Interface contacts:
Residue A288 in chain B interacts with residue S88 in chain A (closest heavy-atom distance 3.1 Å).
Residue P55 in chain B interacts with residue Y248 in chain A (closest heavy-atom distance 3.1 Å).
Residue R315 in chain B contacts residue R316 in chain A (closest heavy-atom distance 3.0 Å).
Residue P412 in chain B is in contact with residue N238 in chain A (closest heavy-atom distance 3.2 Å).
Residue M295 in chain B contacts residue M448 in chain A (closest heavy-atom distance 2.9 Å).
Residue I294 in chain B interacts with residue D449 in chain A (closest heavy-atom distance 3.1 Å).
Residue D49 in chain B interacts with residue I251 in chain A (closest heavy-atom distance 3.2 Å).
Residue A288 in chain B interacts with residue P233 in chain A (closest heavy-atom distance 2.7 Å).
Residue F415 in chain B interacts with residue T443 in chain A (closest heavy-atom distance 2.5 Å).
Residue G46 in chain B interacts with residue A257 in chain A (closest heavy-atom distance 3.0 Å).
Residue A289 in chain B is in contact with residue S88 in chain A (closest heavy-atom distance 3.1 Å).
Residue W403 in chain B contacts residue N238 in chain A (closest heavy-atom distance 3.2 Å).
Residue L301 in chain B contacts residue N303 in chain A (closest heavy-atom distance 2.9 Å).
Residue N303 in chain B interacts with residue N303 in chain A (closest heavy-atom distance 2.8 Å).
Residue N293 in chain B is in contact with residue S321 in chain A (closest heavy-atom distance 3.1 Å).
Residue R47 in chain B interacts with residue K252 in chain A (closest heavy-atom distance 2.6 Å).
Residue F415 in chain B is in contact with residue A170 in chain A (closest heavy-atom distance 3.4 Å).
Residue T285 in chain B is in contact with residue E236 in chain A (closest heavy-atom distance 3.2 Å).
Residue G46 in chain B interacts with residue T256 in chain A (closest heavy-atom distance 2.7 Å).
Residue R409 in chain B interacts with residue E236 in chain A (closest heavy-atom distance 3.1 Å).
Residue Q418 in chain B contacts residue D310 in chain A (closest heavy-atom distance 3.3 Å).
Residue E302 in chain B contacts residue Y305 in chain A (closest heavy-atom distance 2.7 Å).
Residue G281 in chain B is in contact with residue E236 in chain A (closest heavy-atom distance 3.1 Å).
Residue M295 in chain B is in contact with residue S450 in chain A (closest heavy-atom distance 3.4 Å).
Residue G53 in chain B interacts with residue V249 in chain A (closest heavy-atom distance 2.9 Å).
Residue F51 in chain B is in contact with residue I251 in chain A (closest heavy-atom distance 2.9 Å).
Residue A54 in chain B contacts residue D247 in chain A (closest heavy-atom distance 3.1 Å).
Residue A326 in chain B interacts with residue Y305 in chain A (closest heavy-atom distance 3.1 Å).
Residue T292 in chain B contacts residue N309 in chain A (closest heavy-atom distance 2.8 Å).
Residue P55 in chain B contacts residue D247 in chain A (closest heavy-atom distance 3.3 Å).
Residue P297 in chain B interacts with residue A358 in chain A (closest heavy-atom distance 2.9 Å).
Residue Y414 in chain B is in contact with residue D310 in chain A (closest heavy-atom distance 3.3 Å).
Residue I410 in chain B contacts residue N238 in chain A (closest heavy-atom distance 3.4 Å).
Residue Q290 in chain B contacts residue S88 in chain A (closest heavy-atom distance 3.3 Å).
Residue P291 in chain B is in contact with residue T320 in chain A (closest heavy-atom distance 2.5 Å).
Residue T296 in chain B contacts residue P446 in chain A (closest heavy-atom distance 3.0 Å).
Residue Q418 in chain B contacts residue P442 in chain A (closest heavy-atom distance 3.0 Å).
Residue G53 in chain B interacts with residue D247 in chain A (closest heavy-atom distance 3.4 Å).
Residue R47 in chain B interacts with residue K260 in chain A (closest heavy-atom distance 2.6 Å).
Residue L279 in chain B is in contact with residue N238 in chain A (closest heavy-atom distance 2.7 Å).
Residue T296 in chain B contacts residue M307 in chain A (closest heavy-atom distance 2.8 Å).
Residue A289 in chain B contacts residue P233 in chain A (closest heavy-atom distance 3.1 Å).
Residue I50 in chain B is in contact with residue I251 in chain A (closest heavy-atom distance 2.6 Å).
Residue S52 in chain B is in contact with residue D250 in chain A (closest heavy-atom distance 2.6 Å).
Residue D49 in chain B is in contact with residue K252 in chain A (closest heavy-atom distance 3.0 Å).
Residue Y414 in chain B interacts with residue E172 in chain A (closest heavy-atom distance 3.0 Å).
Residue I427 in chain B is in contact with residue Y234 in chain A (closest heavy-atom distance 3.3 Å).
Residue Q290 in chain B contacts residue N87 in chain A (closest heavy-atom distance 2.8 Å).
Residue P299 in chain B contacts residue N303 in chain A (closest heavy-atom distance 2.7 Å).
Residue V325 in chain B is in contact with residue Y305 in chain A (closest heavy-atom distance 2.8 Å).
Residue I294 in chain B contacts residue M448 in chain A (closest heavy-atom distance 3.3 Å).
Residue I298 in chain B interacts with residue Y305 in chain A (closest heavy-atom distance 3.2 Å).
Residue E402 in chain B interacts with residue Y171 in chain A (closest heavy-atom distance 3.3 Å).
Residue P299 in chain B contacts residue Q355 in chain A (closest heavy-atom distance 3.3 Å).
Residue R409 in chain B interacts with residue N237 in chain A (closest heavy-atom distance 2.8 Å).
Residue F51 in chain B interacts with residue Y246 in chain A (closest heavy-atom distance 3.3 Å).
Residue V404 in chain B interacts with residue K241 in chain A (closest heavy-atom distance 2.9 Å).
Residue P425 in chain B is in contact with residue D317 in chain A (closest heavy-atom distance 3.1 Å).
Residue F51 in chain B is in contact with residue D250 in chain A (closest heavy-atom distance 3.2 Å).
Residue N293 in chain B interacts with residue S450 in chain A (closest heavy-atom distance 3.1 Å).

Sequence of chain B:
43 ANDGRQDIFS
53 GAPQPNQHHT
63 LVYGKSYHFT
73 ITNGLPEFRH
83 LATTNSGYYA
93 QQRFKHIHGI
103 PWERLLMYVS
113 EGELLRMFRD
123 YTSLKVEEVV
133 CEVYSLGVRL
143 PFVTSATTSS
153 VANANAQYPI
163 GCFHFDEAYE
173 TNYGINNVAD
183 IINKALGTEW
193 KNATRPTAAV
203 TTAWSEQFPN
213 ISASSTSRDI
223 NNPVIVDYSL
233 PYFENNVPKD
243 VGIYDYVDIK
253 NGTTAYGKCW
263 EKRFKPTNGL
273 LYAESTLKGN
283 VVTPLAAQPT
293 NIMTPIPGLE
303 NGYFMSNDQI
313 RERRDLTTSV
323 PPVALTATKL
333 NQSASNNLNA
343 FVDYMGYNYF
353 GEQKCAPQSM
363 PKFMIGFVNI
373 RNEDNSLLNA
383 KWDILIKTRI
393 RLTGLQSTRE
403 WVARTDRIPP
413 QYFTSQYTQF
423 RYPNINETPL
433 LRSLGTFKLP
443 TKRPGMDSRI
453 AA

Sequence of chain A:
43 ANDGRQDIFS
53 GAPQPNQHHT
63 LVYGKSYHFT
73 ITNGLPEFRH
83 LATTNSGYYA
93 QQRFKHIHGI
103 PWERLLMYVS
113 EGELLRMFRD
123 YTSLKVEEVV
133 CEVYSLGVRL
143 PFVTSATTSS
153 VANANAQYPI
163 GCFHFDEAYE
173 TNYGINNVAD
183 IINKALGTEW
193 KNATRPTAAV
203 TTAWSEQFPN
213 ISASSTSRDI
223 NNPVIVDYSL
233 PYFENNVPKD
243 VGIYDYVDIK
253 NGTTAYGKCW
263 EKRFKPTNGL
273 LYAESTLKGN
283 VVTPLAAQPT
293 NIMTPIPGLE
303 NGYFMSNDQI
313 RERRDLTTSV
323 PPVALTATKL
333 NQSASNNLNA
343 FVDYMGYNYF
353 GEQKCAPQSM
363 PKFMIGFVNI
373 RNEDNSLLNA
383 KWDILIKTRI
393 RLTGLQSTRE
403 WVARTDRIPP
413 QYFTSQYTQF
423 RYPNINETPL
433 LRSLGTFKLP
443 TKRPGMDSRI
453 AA

This data describes a binding interaction between two proteins.